Sequence of the first protein:
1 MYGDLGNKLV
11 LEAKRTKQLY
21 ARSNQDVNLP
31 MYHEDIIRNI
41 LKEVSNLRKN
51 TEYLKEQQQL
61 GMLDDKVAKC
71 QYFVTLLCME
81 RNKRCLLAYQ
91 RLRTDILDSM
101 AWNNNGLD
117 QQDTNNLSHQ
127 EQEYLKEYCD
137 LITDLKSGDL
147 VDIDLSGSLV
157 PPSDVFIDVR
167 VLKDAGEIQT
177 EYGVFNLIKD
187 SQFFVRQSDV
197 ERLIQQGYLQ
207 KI

This data describes a binding interaction between two proteins.

Sequence of the second protein:
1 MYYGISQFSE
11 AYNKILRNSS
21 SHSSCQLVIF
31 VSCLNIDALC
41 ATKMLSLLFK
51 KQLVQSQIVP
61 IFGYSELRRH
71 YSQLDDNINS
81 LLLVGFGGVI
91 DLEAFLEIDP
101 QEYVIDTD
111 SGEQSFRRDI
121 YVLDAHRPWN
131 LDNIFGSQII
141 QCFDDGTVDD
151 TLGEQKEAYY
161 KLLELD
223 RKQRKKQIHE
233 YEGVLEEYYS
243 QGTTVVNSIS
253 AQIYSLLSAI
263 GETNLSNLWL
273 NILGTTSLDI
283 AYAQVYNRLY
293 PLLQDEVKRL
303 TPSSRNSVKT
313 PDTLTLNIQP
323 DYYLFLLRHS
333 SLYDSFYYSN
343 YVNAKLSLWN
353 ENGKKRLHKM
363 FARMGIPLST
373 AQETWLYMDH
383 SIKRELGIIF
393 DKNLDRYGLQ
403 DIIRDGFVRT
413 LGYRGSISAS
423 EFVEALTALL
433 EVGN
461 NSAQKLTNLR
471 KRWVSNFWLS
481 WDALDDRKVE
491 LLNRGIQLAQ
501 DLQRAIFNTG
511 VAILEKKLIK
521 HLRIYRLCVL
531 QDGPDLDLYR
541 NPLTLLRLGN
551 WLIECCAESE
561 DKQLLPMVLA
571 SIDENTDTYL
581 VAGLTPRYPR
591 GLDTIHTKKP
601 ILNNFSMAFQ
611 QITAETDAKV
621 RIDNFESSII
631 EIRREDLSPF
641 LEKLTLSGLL

Residue-level contacts at the interface:
Residue Q57 in the second protein is in contact with residue Q188 in the first protein (closest heavy-atom distance 3.1 Å).
Residue V54 in the second protein is in contact with residue F190 in the first protein (closest heavy-atom distance 3.9 Å).
Residue W481 in the second protein interacts with residue Q188 in the first protein (closest heavy-atom distance 4.3 Å).
Residue Q57 in the second protein interacts with residue F181 in the first protein (closest heavy-atom distance 3.2 Å).
Residue Q55 in the second protein contacts residue V191 in the first protein (closest heavy-atom distance 3.4 Å).
Residue Q57 in the second protein contacts residue L183 in the first protein (closest heavy-atom distance 4.9 Å).
Residue C25 in the second protein contacts residue F189 in the first protein (closest heavy-atom distance 3.5 Å).
Residue V474 in the second protein is in contact with residue K185 in the first protein (closest heavy-atom distance 4.8 Å).
Residue Q55 in the second protein contacts residue F190 in the first protein (closest heavy-atom distance 3.2 Å).
Residue C25 in the second protein interacts with residue V180 in the first protein (closest heavy-atom distance 4.4 Å).
Residue S23 in the second protein interacts with residue Y178 in the first protein (closest heavy-atom distance 4.0 Å).
Residue C25 in the second protein contacts residue V191 in the first protein (closest heavy-atom distance 4.4 Å).
Residue P60 in the second protein interacts with residue D186 in the first protein (closest heavy-atom distance 3.8 Å).
Residue Q57 in the second protein is in contact with residue I184 in the first protein (closest heavy-atom distance 4.5 Å).
Residue H22 in the second protein is in contact with residue F162 in the first protein (closest heavy-atom distance 3.7 Å).
Residue Q73 in the second protein interacts with residue I184 in the first protein (closest heavy-atom distance 3.8 Å).
Residue S24 in the second protein interacts with residue G179 in the first protein (closest heavy-atom distance 3.6 Å).
Residue Q55 in the second protein interacts with residue F162 in the first protein (closest heavy-atom distance 3.4 Å).
Residue L479 in the second protein contacts residue R166 in the first protein (closest heavy-atom distance 4.9 Å).
Residue V59 in the second protein contacts residue S187 in the first protein (closest heavy-atom distance 3.6 Å).
Residue S56 in the second protein is in contact with residue V191 in the first protein (closest heavy-atom distance 4.7 Å).
Residue S56 in the second protein interacts with residue F189 in the first protein (closest heavy-atom distance 3.2 Å).
Residue Q57 in the second protein interacts with residue S187 in the first protein (closest heavy-atom distance 3.6 Å).
Residue P60 in the second protein is in contact with residue S187 in the first protein (closest heavy-atom distance 4.9 Å).
Residue Q73 in the second protein contacts residue N182 in the first protein (closest heavy-atom distance 3.9 Å).
Residue N77 in the second protein interacts with residue V180 in the first protein (closest heavy-atom distance 3.1 Å).
Residue I58 in the second protein contacts residue S187 in the first protein (closest heavy-atom distance 3.2 Å).
Residue V59 in the second protein interacts with residue I184 in the first protein (closest heavy-atom distance 4.4 Å).
Residue Q55 in the second protein interacts with residue R192 in the first protein (closest heavy-atom distance 3.6 Å).
Residue Q26 in the second protein is in contact with residue Y178 in the first protein (closest heavy-atom distance 4.8 Å).
Residue S24 in the second protein interacts with residue Y178 in the first protein (closest heavy-atom distance 3.3 Å).
Residue D482 in the second protein interacts with residue R166 in the first protein (closest heavy-atom distance 2.7 Å).
Residue W478 in the second protein is in contact with residue S187 in the first protein (closest heavy-atom distance 4.1 Å).
Residue I78 in the second protein is in contact with residue V180 in the first protein (closest heavy-atom distance 3.6 Å).
Residue W478 in the second protein is in contact with residue Q188 in the first protein (closest heavy-atom distance 3.4 Å).
Residue Q26 in the second protein is in contact with residue G179 in the first protein (closest heavy-atom distance 4.6 Å).
Residue L74 in the second protein is in contact with residue I184 in the first protein (closest heavy-atom distance 4.9 Å).
Residue W481 in the second protein interacts with residue R166 in the first protein (closest heavy-atom distance 3.1 Å).
Residue L53 in the second protein is in contact with residue F190 in the first protein (closest heavy-atom distance 4.1 Å).
Residue S56 in the second protein interacts with residue Q188 in the first protein (closest heavy-atom distance 3.9 Å).
Residue W478 in the second protein interacts with residue R166 in the first protein (closest heavy-atom distance 3.1 Å).
Residue S23 in the second protein interacts with residue R192 in the first protein (closest heavy-atom distance 3.7 Å).
Residue I58 in the second protein interacts with residue Q188 in the first protein (closest heavy-atom distance 2.7 Å).
Residue I58 in the second protein contacts residue F189 in the first protein (closest heavy-atom distance 4.5 Å).
Residue K50 in the second protein interacts with residue F190 in the first protein (closest heavy-atom distance 4.2 Å).
Residue H22 in the second protein is in contact with residue R192 in the first protein (closest heavy-atom distance 4.2 Å).
Residue S23 in the second protein is in contact with residue G179 in the first protein (closest heavy-atom distance 4.0 Å).
Residue S475 in the second protein is in contact with residue D186 in the first protein (closest heavy-atom distance 4.8 Å).
Residue D75 in the second protein contacts residue V180 in the first protein (closest heavy-atom distance 3.3 Å).
Residue I58 in the second protein contacts residue D186 in the first protein (closest heavy-atom distance 4.6 Å).
Residue W478 in the second protein is in contact with residue D186 in the first protein (closest heavy-atom distance 2.3 Å).
Residue C25 in the second protein is in contact with residue G179 in the first protein (closest heavy-atom distance 3.8 Å).
Residue S56 in the second protein contacts residue F190 in the first protein (closest heavy-atom distance 3.0 Å).
Residue Q57 in the second protein interacts with residue V167 in the first protein (closest heavy-atom distance 4.1 Å).
Residue F49 in the second protein is in contact with residue F190 in the first protein (closest heavy-atom distance 4.9 Å).
Residue L53 in the second protein contacts residue F162 in the first protein (closest heavy-atom distance 3.9 Å).
Residue K471 in the second protein is in contact with residue K185 in the first protein (closest heavy-atom distance 3.3 Å).
Residue Q57 in the second protein interacts with residue N182 in the first protein (closest heavy-atom distance 2.8 Å).
Residue V474 in the second protein interacts with residue D186 in the first protein (closest heavy-atom distance 4.4 Å).
Residue Q57 in the second protein is in contact with residue F189 in the first protein (closest heavy-atom distance 3.4 Å).